Sequence of chain B:
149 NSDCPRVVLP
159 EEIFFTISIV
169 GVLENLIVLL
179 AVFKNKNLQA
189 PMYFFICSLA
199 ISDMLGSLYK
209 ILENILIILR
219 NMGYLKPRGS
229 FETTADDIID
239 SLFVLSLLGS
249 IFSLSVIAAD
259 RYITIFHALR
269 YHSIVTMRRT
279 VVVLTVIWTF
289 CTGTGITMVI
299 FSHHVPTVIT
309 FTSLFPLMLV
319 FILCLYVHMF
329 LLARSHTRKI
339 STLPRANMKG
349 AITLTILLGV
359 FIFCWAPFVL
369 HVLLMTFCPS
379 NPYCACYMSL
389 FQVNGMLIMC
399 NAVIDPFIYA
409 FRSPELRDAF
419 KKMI

The following describes two proteins that form a bound complex.

Sequence of chain A:
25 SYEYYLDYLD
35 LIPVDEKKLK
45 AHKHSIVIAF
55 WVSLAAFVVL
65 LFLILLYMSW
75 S

Interface contacts:
Residue L395 in chain B is in contact with residue W55 in chain A (closest heavy-atom distance 3.3 Å).
Residue D151 in chain B is in contact with residue K47 in chain A (closest heavy-atom distance 3.0 Å).
Residue F328 in chain B interacts with residue S73 in chain A (closest heavy-atom distance 3.8 Å).
Residue A383 in chain B is in contact with residue L35 in chain A (closest heavy-atom distance 3.9 Å).
Residue R336 in chain B contacts residue S75 in chain A (closest heavy-atom distance 2.8 Å).
Residue C384 in chain B is in contact with residue K47 in chain A (closest heavy-atom distance 3.7 Å).
Residue T353 in chain B is in contact with residue V62 in chain A (closest heavy-atom distance 3.6 Å).
Residue S150 in chain B interacts with residue P37 in chain A (closest heavy-atom distance 3.5 Å).
Residue A364 in chain B contacts residue L58 in chain A (closest heavy-atom distance 3.6 Å).
Residue P377 in chain B interacts with residue I36 in chain A (closest heavy-atom distance 3.2 Å).
Residue Y385 in chain B is in contact with residue V51 in chain A (closest heavy-atom distance 3.3 Å).
Residue R332 in chain B contacts residue M72 in chain A (closest heavy-atom distance 2.9 Å).
Residue A364 in chain B interacts with residue F54 in chain A (closest heavy-atom distance 3.6 Å).
Residue P380 in chain B is in contact with residue L43 in chain A (closest heavy-atom distance 3.6 Å).
Residue P380 in chain B is in contact with residue V38 in chain A (closest heavy-atom distance 3.5 Å).
Residue N345 in chain B interacts with residue S73 in chain A (closest heavy-atom distance 2.8 Å).
Residue G357 in chain B contacts residue V62 in chain A (closest heavy-atom distance 3.9 Å).
Residue L352 in chain B interacts with residue L69 in chain A (closest heavy-atom distance 3.9 Å).
Residue A344 in chain B interacts with residue L70 in chain A (closest heavy-atom distance 3.8 Å).
Residue D151 in chain B contacts residue E40 in chain A (closest heavy-atom distance 2.5 Å).
Residue A349 in chain B interacts with residue L70 in chain A (closest heavy-atom distance 3.2 Å).
Residue Y381 in chain B is in contact with residue K47 in chain A (closest heavy-atom distance 3.7 Å).
Residue I360 in chain B contacts residue L58 in chain A (closest heavy-atom distance 3.4 Å).
Residue A349 in chain B contacts residue L69 in chain A (closest heavy-atom distance 3.9 Å).
Residue N379 in chain B is in contact with residue I36 in chain A (closest heavy-atom distance 3.9 Å).
Residue A344 in chain B contacts residue W74 in chain A (closest heavy-atom distance 3.5 Å).
Residue F361 in chain B contacts residue L58 in chain A (closest heavy-atom distance 3.7 Å).
Residue C152 in chain B is in contact with residue V38 in chain A (closest heavy-atom distance 3.7 Å).
Residue L368 in chain B interacts with residue I50 in chain A (closest heavy-atom distance 3.9 Å).
Residue M346 in chain B interacts with residue L70 in chain A (closest heavy-atom distance 3.7 Å).
Residue Y381 in chain B interacts with residue K44 in chain A (closest heavy-atom distance 3.3 Å).
Residue L356 in chain B is in contact with residue L65 in chain A (closest heavy-atom distance 3.8 Å).
Residue Y381 in chain B contacts residue A45 in chain A (closest heavy-atom distance 2.9 Å).
Residue M346 in chain B is in contact with residue F66 in chain A (closest heavy-atom distance 3.7 Å).
Residue L372 in chain B interacts with residue I50 in chain A (closest heavy-atom distance 3.9 Å).
Residue T353 in chain B is in contact with residue F66 in chain A (closest heavy-atom distance 3.5 Å).
Residue D151 in chain B interacts with residue V38 in chain A (closest heavy-atom distance 3.0 Å).
Residue Y381 in chain B is in contact with residue H46 in chain A (closest heavy-atom distance 3.5 Å).
Residue L329 in chain B contacts residue M72 in chain A (closest heavy-atom distance 4.0 Å).
Residue C152 in chain B is in contact with residue K47 in chain A (closest heavy-atom distance 3.7 Å).
Residue Y385 in chain B contacts residue I50 in chain A (closest heavy-atom distance 3.6 Å).
Residue M386 in chain B is in contact with residue L35 in chain A (closest heavy-atom distance 3.9 Å).
Residue S378 in chain B contacts residue I36 in chain A (closest heavy-atom distance 2.8 Å).
Residue R332 in chain B is in contact with residue S73 in chain A (closest heavy-atom distance 4.0 Å).
Residue F361 in chain B interacts with residue V62 in chain A (closest heavy-atom distance 3.5 Å).
Residue I360 in chain B interacts with residue F61 in chain A (closest heavy-atom distance 3.4 Å).
Residue D151 in chain B interacts with residue D39 in chain A (closest heavy-atom distance 3.2 Å).
Residue A344 in chain B interacts with residue S73 in chain A (closest heavy-atom distance 3.2 Å).
Residue L368 in chain B contacts residue F54 in chain A (closest heavy-atom distance 3.3 Å).
Residue S150 in chain B is in contact with residue V38 in chain A (closest heavy-atom distance 2.4 Å).
Residue L388 in chain B contacts residue V51 in chain A (closest heavy-atom distance 3.4 Å).
Residue S387 in chain B contacts residue L35 in chain A (closest heavy-atom distance 3.5 Å).
Residue H301 in chain B is in contact with residue Y32 in chain A (closest heavy-atom distance 3.4 Å).
Residue F328 in chain B is in contact with residue L69 in chain A (closest heavy-atom distance 3.2 Å).
Residue P365 in chain B interacts with residue W55 in chain A (closest heavy-atom distance 3.4 Å).
Residue C384 in chain B interacts with residue V38 in chain A (closest heavy-atom distance 3.4 Å).
Residue F361 in chain B contacts residue W55 in chain A (closest heavy-atom distance 3.9 Å).
Residue Y381 in chain B is in contact with residue L43 in chain A (closest heavy-atom distance 3.5 Å).
Residue P365 in chain B interacts with residue F54 in chain A (closest heavy-atom distance 4.0 Å).
Residue A383 in chain B contacts residue I36 in chain A (closest heavy-atom distance 3.3 Å).